Contacts between the two chains:
Residue D660 in the first protein is in contact with residue G93 in the second protein (closest heavy-atom distance 3.0 Å).
Residue T788 in the first protein is in contact with residue N199 in the second protein (closest heavy-atom distance 4.3 Å).
Residue D660 in the first protein interacts with residue K94 in the second protein (closest heavy-atom distance 4.2 Å).
Residue K751 in the first protein is in contact with residue V192 in the second protein (closest heavy-atom distance 3.6 Å).
Residue H904 in the first protein contacts residue A227 in the second protein (closest heavy-atom distance 4.3 Å).
Residue K659 in the first protein interacts with residue G93 in the second protein (closest heavy-atom distance 3.8 Å).
Residue K659 in the first protein interacts with residue K94 in the second protein (closest heavy-atom distance 4.2 Å).
Residue H904 in the first protein contacts residue G226 in the second protein (closest heavy-atom distance 4.3 Å).

Sequence of the second protein:
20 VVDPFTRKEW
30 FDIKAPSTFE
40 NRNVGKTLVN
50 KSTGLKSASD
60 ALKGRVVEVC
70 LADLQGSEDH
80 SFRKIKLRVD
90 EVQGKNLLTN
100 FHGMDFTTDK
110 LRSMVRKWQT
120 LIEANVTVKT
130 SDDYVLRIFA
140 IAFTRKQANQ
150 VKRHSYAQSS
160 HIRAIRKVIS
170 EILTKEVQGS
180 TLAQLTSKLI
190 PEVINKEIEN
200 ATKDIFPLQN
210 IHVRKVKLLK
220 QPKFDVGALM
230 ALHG

Sequence of the first protein:
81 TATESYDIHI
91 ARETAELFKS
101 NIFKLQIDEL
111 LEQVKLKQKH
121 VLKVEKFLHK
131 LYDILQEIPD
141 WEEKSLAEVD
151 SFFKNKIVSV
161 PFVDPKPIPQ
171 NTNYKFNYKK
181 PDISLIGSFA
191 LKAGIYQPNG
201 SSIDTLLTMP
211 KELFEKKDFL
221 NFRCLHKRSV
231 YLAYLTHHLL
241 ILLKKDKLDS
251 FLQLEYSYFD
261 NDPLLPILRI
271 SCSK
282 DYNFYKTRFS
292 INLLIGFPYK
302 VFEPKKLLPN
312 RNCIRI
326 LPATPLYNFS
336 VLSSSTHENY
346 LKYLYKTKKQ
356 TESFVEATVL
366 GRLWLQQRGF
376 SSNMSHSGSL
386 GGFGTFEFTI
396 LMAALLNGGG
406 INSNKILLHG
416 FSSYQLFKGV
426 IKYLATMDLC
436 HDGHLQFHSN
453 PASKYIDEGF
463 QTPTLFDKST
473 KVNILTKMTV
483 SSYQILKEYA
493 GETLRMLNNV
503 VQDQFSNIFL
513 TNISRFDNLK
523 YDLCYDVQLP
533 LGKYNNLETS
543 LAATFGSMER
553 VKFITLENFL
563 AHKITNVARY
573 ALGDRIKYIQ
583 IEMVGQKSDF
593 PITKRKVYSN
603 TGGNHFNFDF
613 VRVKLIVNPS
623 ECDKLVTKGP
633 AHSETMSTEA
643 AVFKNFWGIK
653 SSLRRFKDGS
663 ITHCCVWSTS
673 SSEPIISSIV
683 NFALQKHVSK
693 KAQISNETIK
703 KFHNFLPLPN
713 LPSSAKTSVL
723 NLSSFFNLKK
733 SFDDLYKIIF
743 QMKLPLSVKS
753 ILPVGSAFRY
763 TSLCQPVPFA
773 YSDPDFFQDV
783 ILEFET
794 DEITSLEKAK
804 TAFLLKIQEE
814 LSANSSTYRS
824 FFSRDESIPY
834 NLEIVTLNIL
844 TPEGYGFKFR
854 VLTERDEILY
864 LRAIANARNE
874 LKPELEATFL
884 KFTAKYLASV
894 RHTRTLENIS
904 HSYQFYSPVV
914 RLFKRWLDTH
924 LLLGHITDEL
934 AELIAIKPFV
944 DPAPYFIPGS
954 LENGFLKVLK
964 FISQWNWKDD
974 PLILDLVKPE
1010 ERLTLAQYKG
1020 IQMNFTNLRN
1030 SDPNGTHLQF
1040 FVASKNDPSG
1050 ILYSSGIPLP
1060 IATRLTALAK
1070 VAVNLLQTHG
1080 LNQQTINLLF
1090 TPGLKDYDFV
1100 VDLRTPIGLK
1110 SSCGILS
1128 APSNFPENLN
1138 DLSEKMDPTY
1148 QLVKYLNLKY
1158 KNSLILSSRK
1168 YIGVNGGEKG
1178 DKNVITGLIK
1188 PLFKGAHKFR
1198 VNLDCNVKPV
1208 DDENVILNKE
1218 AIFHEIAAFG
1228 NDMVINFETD

The following describes two proteins that form a bound complex.